Sequence of the second protein:
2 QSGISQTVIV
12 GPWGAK

These two protein chains interact to form a complex.

Sequence of the first protein:
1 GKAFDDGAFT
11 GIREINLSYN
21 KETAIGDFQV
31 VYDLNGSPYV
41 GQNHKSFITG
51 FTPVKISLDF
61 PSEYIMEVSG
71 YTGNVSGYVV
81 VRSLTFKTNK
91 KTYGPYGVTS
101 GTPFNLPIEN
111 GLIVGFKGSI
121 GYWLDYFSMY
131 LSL

Residue-level contacts at the interface:
Residue F127 in the first protein contacts residue W14 in the second protein (closest heavy-atom distance 2.8 Å).
Residue S128 in the first protein is in contact with residue P13 in the second protein (closest heavy-atom distance 3.2 Å).
Residue V79 in the first protein is in contact with residue G15 in the second protein (closest heavy-atom distance 3.8 Å).
Residue V79 in the first protein contacts residue A16 in the second protein (closest heavy-atom distance 3.3 Å).
Residue D125 in the first protein is in contact with residue G15 in the second protein (closest heavy-atom distance 3.4 Å).
Residue Y126 in the first protein interacts with residue G15 in the second protein (closest heavy-atom distance 4.0 Å).
Residue Y126 in the first protein interacts with residue A16 in the second protein (closest heavy-atom distance 3.5 Å).
Residue M129 in the first protein contacts residue V9 in the second protein (closest heavy-atom distance 4.1 Å).
Residue M129 in the first protein contacts residue W14 in the second protein (closest heavy-atom distance 3.6 Å).
Residue S132 in the first protein interacts with residue T8 in the second protein (closest heavy-atom distance 4.7 Å).
Residue D125 in the first protein interacts with residue A16 in the second protein (closest heavy-atom distance 2.8 Å).
Residue F104 in the first protein is in contact with residue W14 in the second protein (closest heavy-atom distance 3.5 Å).
Residue L131 in the first protein is in contact with residue T8 in the second protein (closest heavy-atom distance 3.2 Å).
Residue S128 in the first protein is in contact with residue G12 in the second protein (closest heavy-atom distance 3.6 Å).
Residue D125 in the first protein interacts with residue W14 in the second protein (closest heavy-atom distance 4.3 Å).
Residue Y130 in the first protein contacts residue V9 in the second protein (closest heavy-atom distance 3.3 Å).
Residue F127 in the first protein is in contact with residue V11 in the second protein (closest heavy-atom distance 5.0 Å).
Residue L131 in the first protein is in contact with residue V11 in the second protein (closest heavy-atom distance 3.9 Å).
Residue T72 in the first protein contacts residue W14 in the second protein (closest heavy-atom distance 4.3 Å).
Residue F127 in the first protein contacts residue P13 in the second protein (closest heavy-atom distance 3.0 Å).
Residue V114 in the first protein contacts residue T8 in the second protein (closest heavy-atom distance 4.3 Å).
Residue L106 in the first protein interacts with residue V11 in the second protein (closest heavy-atom distance 3.8 Å).
Residue M129 in the first protein interacts with residue V11 in the second protein (closest heavy-atom distance 2.9 Å).
Residue L131 in the first protein interacts with residue V9 in the second protein (closest heavy-atom distance 2.8 Å).
Residue S128 in the first protein interacts with residue I10 in the second protein (closest heavy-atom distance 3.8 Å).
Residue L131 in the first protein is in contact with residue I10 in the second protein (closest heavy-atom distance 4.7 Å).
Residue Y126 in the first protein contacts residue P13 in the second protein (closest heavy-atom distance 4.1 Å).
Residue S128 in the first protein is in contact with residue V11 in the second protein (closest heavy-atom distance 3.2 Å).
Residue Y130 in the first protein interacts with residue T8 in the second protein (closest heavy-atom distance 3.7 Å).
Residue K117 in the first protein interacts with residue I10 in the second protein (closest heavy-atom distance 4.2 Å).
Residue M129 in the first protein is in contact with residue I10 in the second protein (closest heavy-atom distance 3.3 Å).
Residue Y126 in the first protein contacts residue W14 in the second protein (closest heavy-atom distance 3.1 Å).
Residue N105 in the first protein contacts residue W14 in the second protein (closest heavy-atom distance 5.0 Å).
Residue A8 in the first protein is in contact with residue T8 in the second protein (closest heavy-atom distance 3.9 Å).
Residue F127 in the first protein is in contact with residue G12 in the second protein (closest heavy-atom distance 4.3 Å).
Residue Y130 in the first protein is in contact with residue I10 in the second protein (closest heavy-atom distance 3.8 Å).
Residue L106 in the first protein interacts with residue W14 in the second protein (closest heavy-atom distance 4.1 Å).
Residue V81 in the first protein is in contact with residue G15 in the second protein (closest heavy-atom distance 4.5 Å).
Residue V81 in the first protein interacts with residue W14 in the second protein (closest heavy-atom distance 3.9 Å).
Residue S128 in the first protein interacts with residue W14 in the second protein (closest heavy-atom distance 4.7 Å).
Residue T72 in the first protein interacts with residue G15 in the second protein (closest heavy-atom distance 3.5 Å).
Residue V80 in the first protein is in contact with residue A16 in the second protein (closest heavy-atom distance 4.8 Å).